Sequence of protein 2:
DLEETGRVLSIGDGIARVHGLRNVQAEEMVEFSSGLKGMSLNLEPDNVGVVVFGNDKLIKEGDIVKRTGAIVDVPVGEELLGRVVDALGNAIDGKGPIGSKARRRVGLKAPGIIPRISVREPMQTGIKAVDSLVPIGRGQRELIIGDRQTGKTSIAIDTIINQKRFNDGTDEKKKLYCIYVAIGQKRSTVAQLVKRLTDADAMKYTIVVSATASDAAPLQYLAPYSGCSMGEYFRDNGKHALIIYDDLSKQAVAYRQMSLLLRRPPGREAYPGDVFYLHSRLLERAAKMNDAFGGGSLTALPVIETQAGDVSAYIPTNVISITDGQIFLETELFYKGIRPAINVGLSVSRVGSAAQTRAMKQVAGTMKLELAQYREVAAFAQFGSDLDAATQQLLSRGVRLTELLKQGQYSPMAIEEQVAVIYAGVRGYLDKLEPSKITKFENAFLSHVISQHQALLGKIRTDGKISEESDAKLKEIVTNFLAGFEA

Interface contacts:
Residue A236 in protein 2 interacts with residue G294 in protein 1 (closest heavy-atom distance 3.5 Å).
Residue K209 in protein 2 is in contact with residue E298 in protein 1 (closest heavy-atom distance 3.2 Å).
Residue K359 in protein 2 is in contact with residue S387 in protein 1 (closest heavy-atom distance 3.5 Å).
Residue K359 in protein 2 contacts residue Q383 in protein 1 (closest heavy-atom distance 3.5 Å).
Residue Q405 in protein 2 is in contact with residue L388 in protein 1 (closest heavy-atom distance 3.5 Å).
Residue S408 in protein 2 is in contact with residue E399 in protein 1 (closest heavy-atom distance 2.5 Å).
Residue L32 in protein 2 is in contact with residue G58 in protein 1 (closest heavy-atom distance 3.0 Å).
Residue T212 in protein 2 is in contact with residue R360 in protein 1 (closest heavy-atom distance 3.1 Å).
Residue E84 in protein 2 interacts with residue E59 in protein 1 (closest heavy-atom distance 3.2 Å).
Residue Q280 in protein 2 interacts with residue T291 in protein 1 (closest heavy-atom distance 2.8 Å).
Residue A214 in protein 2 interacts with residue F127 in protein 1 (closest heavy-atom distance 3.5 Å).
Residue R210 in protein 2 interacts with residue E298 in protein 1 (closest heavy-atom distance 2.8 Å).
Residue K209 in protein 2 interacts with residue D334 in protein 1 (closest heavy-atom distance 2.6 Å).
Residue K209 in protein 2 contacts residue L333 in protein 1 (closest heavy-atom distance 3.7 Å).
Residue I34 in protein 2 is in contact with residue H56 in protein 1 (closest heavy-atom distance 2.9 Å).
Residue R286 in protein 2 contacts residue G277 in protein 1 (closest heavy-atom distance 3.0 Å).
Residue E84 in protein 2 is in contact with residue S60 in protein 1 (closest heavy-atom distance 2.9 Å).
Residue K83 in protein 2 is in contact with residue L33 in protein 1 (closest heavy-atom distance 3.2 Å).
Residue Y358 in protein 2 is in contact with residue L355 in protein 1 (closest heavy-atom distance 3.0 Å).
Residue R171 in protein 2 contacts residue D356 in protein 1 (closest heavy-atom distance 2.7 Å).
Residue A236 in protein 2 is in contact with residue H332 in protein 1 (closest heavy-atom distance 3.4 Å).
Residue K359 in protein 2 is in contact with residue K380 in protein 1 (closest heavy-atom distance 3.5 Å).
Residue D79 in protein 2 interacts with residue I36 in protein 1 (closest heavy-atom distance 3.2 Å).
Residue S33 in protein 2 interacts with residue L57 in protein 1 (closest heavy-atom distance 3.5 Å).
Residue F406 in protein 2 is in contact with residue E399 in protein 1 (closest heavy-atom distance 3.4 Å).
Residue G117 in protein 2 interacts with residue V128 in protein 1 (closest heavy-atom distance 3.6 Å).
Residue R279 in protein 2 contacts residue S281 in protein 1 (closest heavy-atom distance 2.9 Å).
Residue E355 in protein 2 is in contact with residue S387 in protein 1 (closest heavy-atom distance 3.1 Å).
Residue D36 in protein 2 contacts residue R278 in protein 1 (closest heavy-atom distance 2.7 Å).
Residue E84 in protein 2 interacts with residue H56 in protein 1 (closest heavy-atom distance 3.0 Å).
Residue I34 in protein 2 interacts with residue I36 in protein 1 (closest heavy-atom distance 3.6 Å).
Residue K83 in protein 2 contacts residue H56 in protein 1 (closest heavy-atom distance 3.4 Å).
Residue L283 in protein 2 is in contact with residue I279 in protein 1 (closest heavy-atom distance 3.3 Å).
Residue S211 in protein 2 interacts with residue M130 in protein 1 (closest heavy-atom distance 3.0 Å).
Residue E84 in protein 2 interacts with residue G58 in protein 1 (closest heavy-atom distance 3.6 Å).
Residue S33 in protein 2 interacts with residue H56 in protein 1 (closest heavy-atom distance 3.0 Å).
Residue I115 in protein 2 contacts residue V128 in protein 1 (closest heavy-atom distance 3.5 Å).
Residue Q280 in protein 2 contacts residue P287 in protein 1 (closest heavy-atom distance 3.3 Å).
Residue D36 in protein 2 interacts with residue Q55 in protein 1 (closest heavy-atom distance 2.9 Å).
Residue D116 in protein 2 is in contact with residue V128 in protein 1 (closest heavy-atom distance 3.5 Å).
Residue R286 in protein 2 contacts residue I279 in protein 1 (closest heavy-atom distance 3.5 Å).
Residue E84 in protein 2 is in contact with residue L33 in protein 1 (closest heavy-atom distance 3.2 Å).
Residue Y358 in protein 2 contacts residue K380 in protein 1 (closest heavy-atom distance 3.4 Å).
Residue Y358 in protein 2 contacts residue Q379 in protein 1 (closest heavy-atom distance 3.5 Å).
Residue I115 in protein 2 is in contact with residue F127 in protein 1 (closest heavy-atom distance 3.2 Å).
Residue Q405 in protein 2 is in contact with residue L400 in protein 1 (closest heavy-atom distance 3.0 Å).
Residue Q280 in protein 2 is in contact with residue T288 in protein 1 (closest heavy-atom distance 3.4 Å).
Residue R171 in protein 2 contacts residue L321 in protein 1 (closest heavy-atom distance 3.7 Å).
Residue Y358 in protein 2 is in contact with residue T358 in protein 1 (closest heavy-atom distance 3.4 Å).
Residue R171 in protein 2 is in contact with residue F330 in protein 1 (closest heavy-atom distance 3.5 Å).
Residue R210 in protein 2 is in contact with residue M130 in protein 1 (closest heavy-atom distance 3.6 Å).
Residue V107 in protein 2 is in contact with residue F127 in protein 1 (closest heavy-atom distance 3.6 Å).
Residue Q215 in protein 2 is in contact with residue Q134 in protein 1 (closest heavy-atom distance 2.9 Å).
Residue K209 in protein 2 is in contact with residue A331 in protein 1 (closest heavy-atom distance 3.7 Å).
Residue R210 in protein 2 is in contact with residue P125 in protein 1 (closest heavy-atom distance 2.8 Å).
Residue R219 in protein 2 contacts residue D363 in protein 1 (closest heavy-atom distance 3.6 Å).
Residue Q215 in protein 2 is in contact with residue V132 in protein 1 (closest heavy-atom distance 3.0 Å).
Residue Q330 in protein 2 contacts residue T322 in protein 1 (closest heavy-atom distance 3.4 Å).
Residue Q215 in protein 2 interacts with residue R360 in protein 1 (closest heavy-atom distance 2.7 Å).
Residue Q405 in protein 2 interacts with residue D404 in protein 1 (closest heavy-atom distance 3.3 Å).

These two protein chains interact to form a complex.

Sequence of protein 1:
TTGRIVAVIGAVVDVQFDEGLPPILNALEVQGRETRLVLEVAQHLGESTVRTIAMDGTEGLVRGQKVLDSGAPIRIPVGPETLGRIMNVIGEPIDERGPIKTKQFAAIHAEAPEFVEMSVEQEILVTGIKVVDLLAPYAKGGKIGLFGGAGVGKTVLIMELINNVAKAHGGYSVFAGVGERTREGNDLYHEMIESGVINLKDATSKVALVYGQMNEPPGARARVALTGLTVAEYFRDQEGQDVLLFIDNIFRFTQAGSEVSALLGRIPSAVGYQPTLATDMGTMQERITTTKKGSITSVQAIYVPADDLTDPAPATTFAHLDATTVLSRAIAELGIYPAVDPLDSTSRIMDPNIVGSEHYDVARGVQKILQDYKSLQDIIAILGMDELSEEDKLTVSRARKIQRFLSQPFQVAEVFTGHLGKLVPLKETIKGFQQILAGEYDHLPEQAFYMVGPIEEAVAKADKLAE